Sequence of chain B:
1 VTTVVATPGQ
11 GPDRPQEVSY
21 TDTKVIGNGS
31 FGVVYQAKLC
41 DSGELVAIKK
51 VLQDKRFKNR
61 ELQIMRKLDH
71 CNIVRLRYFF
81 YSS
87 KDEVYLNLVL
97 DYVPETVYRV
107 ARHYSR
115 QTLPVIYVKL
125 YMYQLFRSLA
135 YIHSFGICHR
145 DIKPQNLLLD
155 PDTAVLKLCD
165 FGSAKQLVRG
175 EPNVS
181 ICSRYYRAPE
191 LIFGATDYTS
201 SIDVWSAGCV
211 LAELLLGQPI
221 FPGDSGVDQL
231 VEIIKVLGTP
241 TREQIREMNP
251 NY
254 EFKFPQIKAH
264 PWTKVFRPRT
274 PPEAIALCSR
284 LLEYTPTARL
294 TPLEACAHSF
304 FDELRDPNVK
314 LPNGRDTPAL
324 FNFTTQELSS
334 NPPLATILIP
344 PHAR

This data describes a binding interaction between two proteins.

Sequence of chain A:
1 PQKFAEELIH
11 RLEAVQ

Residue-level contacts at the interface:
Residue K235 in chain B is in contact with residue V15 in chain A (closest heavy-atom distance 4.2 Å).
Residue V231 in chain B is in contact with residue L12 in chain A (closest heavy-atom distance 4.8 Å).
Residue P258 in chain B interacts with residue Q16 in chain A (closest heavy-atom distance 4.8 Å).
Residue I260 in chain B contacts residue L12 in chain A (closest heavy-atom distance 3.8 Å).
Residue V227 in chain B is in contact with residue R11 in chain A (closest heavy-atom distance 4.4 Å).
Residue P258 in chain B is in contact with residue I9 in chain A (closest heavy-atom distance 3.8 Å).
Residue F257 in chain B is in contact with residue I9 in chain A (closest heavy-atom distance 3.5 Å).
Residue F255 in chain B is in contact with residue P1 in chain A (closest heavy-atom distance 4.1 Å).
Residue F193 in chain B contacts residue L8 in chain A (closest heavy-atom distance 4.5 Å).
Residue L230 in chain B interacts with residue L8 in chain A (closest heavy-atom distance 3.6 Å).
Residue V227 in chain B is in contact with residue F4 in chain A (closest heavy-atom distance 3.5 Å).
Residue F255 in chain B contacts residue A5 in chain A (closest heavy-atom distance 3.7 Å).
Residue F255 in chain B interacts with residue I9 in chain A (closest heavy-atom distance 4.7 Å).
Residue I192 in chain B contacts residue F4 in chain A (closest heavy-atom distance 3.4 Å).
Residue V227 in chain B interacts with residue L8 in chain A (closest heavy-atom distance 3.8 Å).
Residue F257 in chain B contacts residue L8 in chain A (closest heavy-atom distance 3.5 Å).
Residue N251 in chain B is in contact with residue P1 in chain A (closest heavy-atom distance 4.4 Å).
Residue F257 in chain B interacts with residue A5 in chain A (closest heavy-atom distance 3.8 Å).
Residue I234 in chain B interacts with residue L8 in chain A (closest heavy-atom distance 4.3 Å).
Residue Y252 in chain B contacts residue F4 in chain A (closest heavy-atom distance 3.8 Å).
Residue S225 in chain B contacts residue R11 in chain A (closest heavy-atom distance 3.9 Å).
Residue G226 in chain B is in contact with residue F4 in chain A (closest heavy-atom distance 4.6 Å).
Residue F255 in chain B contacts residue Q2 in chain A (closest heavy-atom distance 3.6 Å).
Residue V227 in chain B interacts with residue E7 in chain A (closest heavy-atom distance 4.2 Å).
Residue Y252 in chain B is in contact with residue A5 in chain A (closest heavy-atom distance 4.1 Å).
Residue D228 in chain B is in contact with residue R11 in chain A (closest heavy-atom distance 3.6 Å).
Residue L230 in chain B is in contact with residue F4 in chain A (closest heavy-atom distance 4.2 Å).
Residue V231 in chain B is in contact with residue L8 in chain A (closest heavy-atom distance 4.0 Å).
Residue I260 in chain B is in contact with residue Q16 in chain A (closest heavy-atom distance 4.4 Å).
Residue K256 in chain B contacts residue I9 in chain A (closest heavy-atom distance 3.4 Å).
Residue V231 in chain B interacts with residue R11 in chain A (closest heavy-atom distance 3.7 Å).
Residue F193 in chain B is in contact with residue F4 in chain A (closest heavy-atom distance 4.3 Å).
Residue P258 in chain B is in contact with residue E13 in chain A (closest heavy-atom distance 3.7 Å).
Residue Y252 in chain B is in contact with residue P1 in chain A (closest heavy-atom distance 3.4 Å).
Residue P258 in chain B contacts residue L12 in chain A (closest heavy-atom distance 3.7 Å).